Sequence of the first protein:
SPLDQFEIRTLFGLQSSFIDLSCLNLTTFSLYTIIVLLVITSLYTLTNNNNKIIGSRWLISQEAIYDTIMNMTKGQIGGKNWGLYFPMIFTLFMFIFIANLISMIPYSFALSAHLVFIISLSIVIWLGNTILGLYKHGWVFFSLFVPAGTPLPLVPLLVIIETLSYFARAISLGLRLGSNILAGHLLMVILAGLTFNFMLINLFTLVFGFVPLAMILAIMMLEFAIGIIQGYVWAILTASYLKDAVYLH

This data describes a binding interaction between two proteins.

Contacts between the two chains:
Residue A183 in the first protein is in contact with residue M67 in the second protein (closest heavy-atom distance 3.9 Å).
Residue P2 in the first protein interacts with residue L71 in the second protein (closest heavy-atom distance 3.8 Å).
Residue I229 in the first protein contacts residue L57 in the second protein (closest heavy-atom distance 4.1 Å).
Residue I190 in the first protein interacts with residue L71 in the second protein (closest heavy-atom distance 3.7 Å).
Residue I226 in the first protein is in contact with residue L57 in the second protein (closest heavy-atom distance 3.7 Å).
Residue L187 in the first protein is in contact with residue M67 in the second protein (closest heavy-atom distance 3.7 Å).
Residue N180 in the first protein contacts residue F64 in the second protein (closest heavy-atom distance 4.5 Å).
Residue A225 in the first protein contacts residue L53 in the second protein (closest heavy-atom distance 4.9 Å).
Residue L187 in the first protein contacts residue F64 in the second protein (closest heavy-atom distance 4.1 Å).
Residue L186 in the first protein is in contact with residue L71 in the second protein (closest heavy-atom distance 4.6 Å).
Residue L194 in the first protein is in contact with residue F70 in the second protein (closest heavy-atom distance 4.0 Å).
Residue I219 in the first protein contacts residue L63 in the second protein (closest heavy-atom distance 3.8 Å).
Residue G184 in the first protein contacts residue F64 in the second protein (closest heavy-atom distance 4.1 Å).
Residue I229 in the first protein contacts residue L53 in the second protein (closest heavy-atom distance 4.6 Å).
Residue L222 in the first protein contacts residue A56 in the second protein (closest heavy-atom distance 3.3 Å).
Residue A183 in the first protein contacts residue F64 in the second protein (closest heavy-atom distance 3.8 Å).
Residue L222 in the first protein interacts with residue A60 in the second protein (closest heavy-atom distance 3.7 Å).
Residue I190 in the first protein is in contact with residue F70 in the second protein (closest heavy-atom distance 4.2 Å).
Residue I190 in the first protein interacts with residue M67 in the second protein (closest heavy-atom distance 4.0 Å).
Residue L194 in the first protein is in contact with residue F74 in the second protein (closest heavy-atom distance 4.7 Å).
Residue L222 in the first protein interacts with residue L57 in the second protein (closest heavy-atom distance 5.0 Å).
Residue L187 in the first protein is in contact with residue L63 in the second protein (closest heavy-atom distance 3.8 Å).
Residue L186 in the first protein contacts residue M67 in the second protein (closest heavy-atom distance 3.7 Å).
Residue L191 in the first protein interacts with residue F70 in the second protein (closest heavy-atom distance 4.4 Å).

Sequence of the second protein:
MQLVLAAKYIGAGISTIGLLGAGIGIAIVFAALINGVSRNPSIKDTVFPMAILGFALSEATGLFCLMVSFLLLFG